Sequence of the first protein:
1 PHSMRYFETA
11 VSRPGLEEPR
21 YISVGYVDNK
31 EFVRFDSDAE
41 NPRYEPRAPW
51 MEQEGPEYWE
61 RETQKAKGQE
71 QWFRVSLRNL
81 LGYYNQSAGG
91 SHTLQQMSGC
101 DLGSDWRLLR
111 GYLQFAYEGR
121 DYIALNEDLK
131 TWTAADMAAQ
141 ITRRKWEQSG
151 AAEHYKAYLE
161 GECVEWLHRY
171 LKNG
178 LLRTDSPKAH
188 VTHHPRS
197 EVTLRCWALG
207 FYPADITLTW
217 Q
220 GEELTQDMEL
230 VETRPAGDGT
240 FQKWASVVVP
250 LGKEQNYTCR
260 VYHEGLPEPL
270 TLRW

This data describes a binding interaction between two proteins.

Residue-level contacts at the interface:
Residue H154 in the first protein contacts residue N5 in the second protein (closest heavy-atom distance 4.5 Å).
Residue W146 in the first protein interacts with residue L9 in the second protein (closest heavy-atom distance 3.4 Å).
Residue Y6 in the first protein is in contact with residue Q2 in the second protein (closest heavy-atom distance 3.8 Å).
Residue Y155 in the first protein is in contact with residue Y6 in the second protein (closest heavy-atom distance 2.8 Å).
Residue Y21 in the first protein interacts with residue Q2 in the second protein (closest heavy-atom distance 3.0 Å).
Residue W72 in the first protein is in contact with residue N5 in the second protein (closest heavy-atom distance 3.3 Å).
Residue Y155 in the first protein is in contact with residue L3 in the second protein (closest heavy-atom distance 3.6 Å).
Residue L113 in the first protein is in contact with residue L3 in the second protein (closest heavy-atom distance 3.8 Å).
Residue Y158 in the first protein interacts with residue Q2 in the second protein (closest heavy-atom distance 3.8 Å).
Residue Y44 in the first protein contacts residue Q2 in the second protein (closest heavy-atom distance 2.4 Å).
Residue Q96 in the first protein contacts residue N5 in the second protein (closest heavy-atom distance 3.0 Å).
Residue S149 in the first protein interacts with residue Y6 in the second protein (closest heavy-atom distance 4.2 Å).
Residue A66 in the first protein is in contact with residue Q2 in the second protein (closest heavy-atom distance 4.2 Å).
Residue Q69 in the first protein is in contact with residue E4 in the second protein (closest heavy-atom distance 3.8 Å).
Residue Y83 in the first protein is in contact with residue L9 in the second protein (closest heavy-atom distance 2.5 Å).
Residue S23 in the first protein interacts with residue Q2 in the second protein (closest heavy-atom distance 3.5 Å).
Residue W146 in the first protein is in contact with residue G8 in the second protein (closest heavy-atom distance 3.1 Å).
Residue W72 in the first protein is in contact with residue L9 in the second protein (closest heavy-atom distance 3.9 Å).
Residue H154 in the first protein is in contact with residue Y6 in the second protein (closest heavy-atom distance 4.2 Å).
Residue Q69 in the first protein interacts with residue L3 in the second protein (closest heavy-atom distance 3.6 Å).
Residue E62 in the first protein is in contact with residue Y1 in the second protein (closest heavy-atom distance 3.4 Å).
Residue F73 in the first protein interacts with residue N5 in the second protein (closest heavy-atom distance 4.5 Å).
Residue L94 in the first protein contacts residue L9 in the second protein (closest heavy-atom distance 3.6 Å).
Residue Q96 in the first protein interacts with residue L3 in the second protein (closest heavy-atom distance 3.6 Å).
Residue L80 in the first protein contacts residue L9 in the second protein (closest heavy-atom distance 3.8 Å).
Residue S98 in the first protein contacts residue L3 in the second protein (closest heavy-atom distance 4.3 Å).
Residue H154 in the first protein interacts with residue E4 in the second protein (closest heavy-atom distance 2.8 Å).
Residue Q69 in the first protein is in contact with residue N5 in the second protein (closest heavy-atom distance 2.8 Å).
Residue K145 in the first protein interacts with residue L9 in the second protein (closest heavy-atom distance 4.3 Å).
Residue N79 in the first protein contacts residue L9 in the second protein (closest heavy-atom distance 3.7 Å).
Residue F115 in the first protein is in contact with residue L9 in the second protein (closest heavy-atom distance 4.3 Å).
Residue K65 in the first protein interacts with residue Q2 in the second protein (closest heavy-atom distance 2.9 Å).
Residue Y155 in the first protein is in contact with residue C7 in the second protein (closest heavy-atom distance 4.1 Å).
Residue Y58 in the first protein is in contact with residue Y1 in the second protein (closest heavy-atom distance 3.8 Å).
Residue W72 in the first protein interacts with residue C7 in the second protein (closest heavy-atom distance 3.2 Å).
Residue S76 in the first protein is in contact with residue G8 in the second protein (closest heavy-atom distance 3.4 Å).
Residue W72 in the first protein interacts with residue G8 in the second protein (closest heavy-atom distance 3.3 Å).
Residue W166 in the first protein contacts residue Y1 in the second protein (closest heavy-atom distance 3.3 Å).
Residue F115 in the first protein interacts with residue N5 in the second protein (closest heavy-atom distance 3.7 Å).
Residue Y158 in the first protein is in contact with residue L3 in the second protein (closest heavy-atom distance 3.4 Å).
Residue W146 in the first protein interacts with residue C7 in the second protein (closest heavy-atom distance 3.2 Å).
Residue T142 in the first protein is in contact with residue L9 in the second protein (closest heavy-atom distance 3.2 Å).
Residue Y170 in the first protein contacts residue Y1 in the second protein (closest heavy-atom distance 3.0 Å).
Residue E8 in the first protein contacts residue Q2 in the second protein (closest heavy-atom distance 2.3 Å).
Residue Y122 in the first protein is in contact with residue L9 in the second protein (closest heavy-atom distance 4.0 Å).
Residue M4 in the first protein is in contact with residue Y1 in the second protein (closest heavy-atom distance 4.0 Å).
Residue W72 in the first protein interacts with residue Y6 in the second protein (closest heavy-atom distance 3.1 Å).
Residue A151 in the first protein is in contact with residue Y6 in the second protein (closest heavy-atom distance 3.6 Å).
Residue Q69 in the first protein interacts with residue Q2 in the second protein (closest heavy-atom distance 3.7 Å).
Residue K65 in the first protein is in contact with residue E4 in the second protein (closest heavy-atom distance 3.3 Å).
Residue Y6 in the first protein contacts residue Y1 in the second protein (closest heavy-atom distance 2.7 Å).
Residue E62 in the first protein interacts with residue Q2 in the second protein (closest heavy-atom distance 2.9 Å).
Residue Y155 in the first protein interacts with residue N5 in the second protein (closest heavy-atom distance 3.7 Å).
Residue H154 in the first protein contacts residue L3 in the second protein (closest heavy-atom distance 4.5 Å).
Residue E162 in the first protein is in contact with residue Y1 in the second protein (closest heavy-atom distance 3.7 Å).
Residue Y158 in the first protein is in contact with residue Y1 in the second protein (closest heavy-atom distance 2.6 Å).
Residue S76 in the first protein contacts residue L9 in the second protein (closest heavy-atom distance 2.8 Å).
Residue S149 in the first protein interacts with residue C7 in the second protein (closest heavy-atom distance 3.3 Å).
Residue R61 in the first protein contacts residue Y1 in the second protein (closest heavy-atom distance 3.5 Å).
Residue K65 in the first protein contacts residue Y1 in the second protein (closest heavy-atom distance 3.6 Å).

Sequence of the second protein:
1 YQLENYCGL